Sequence of the first protein:
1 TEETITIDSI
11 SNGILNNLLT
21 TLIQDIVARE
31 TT

Sequence of the second protein:
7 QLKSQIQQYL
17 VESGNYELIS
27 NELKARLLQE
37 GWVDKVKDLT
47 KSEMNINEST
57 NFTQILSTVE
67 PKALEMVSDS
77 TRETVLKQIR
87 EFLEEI

This data describes a binding interaction between two proteins.

Interface contacts:
Residue Y22 in the second protein is in contact with residue L18 in the first protein (closest heavy-atom distance 3.2 Å).
Residue T46 in the second protein contacts residue E30 in the first protein (closest heavy-atom distance 3.6 Å).
Residue I61 in the second protein is in contact with residue V27 in the first protein (closest heavy-atom distance 4.0 Å).
Residue I85 in the second protein interacts with residue S11 in the first protein (closest heavy-atom distance 3.5 Å).
Residue L29 in the second protein is in contact with residue L22 in the first protein (closest heavy-atom distance 4.3 Å).
Residue I25 in the second protein is in contact with residue L18 in the first protein (closest heavy-atom distance 3.9 Å).
Residue R78 in the second protein interacts with residue L15 in the first protein (closest heavy-atom distance 4.2 Å).
Residue E66 in the second protein contacts residue T20 in the first protein (closest heavy-atom distance 3.5 Å).
Residue V39 in the second protein interacts with residue I26 in the first protein (closest heavy-atom distance 4.1 Å).
Residue L82 in the second protein is in contact with residue N12 in the first protein (closest heavy-atom distance 3.8 Å).
Residue L33 in the second protein contacts residue L22 in the first protein (closest heavy-atom distance 4.0 Å).
Residue L82 in the second protein contacts residue L15 in the first protein (closest heavy-atom distance 3.8 Å).
Residue L89 in the second protein contacts residue S11 in the first protein (closest heavy-atom distance 2.8 Å).
Residue M50 in the second protein is in contact with residue E30 in the first protein (closest heavy-atom distance 3.2 Å).
Residue W38 in the second protein is in contact with residue I26 in the first protein (closest heavy-atom distance 3.9 Å).
Residue L62 in the second protein is in contact with residue Q24 in the first protein (closest heavy-atom distance 4.2 Å).
Residue L33 in the second protein contacts residue L19 in the first protein (closest heavy-atom distance 4.2 Å).
Residue I85 in the second protein contacts residue L18 in the first protein (closest heavy-atom distance 4.5 Å).
Residue S26 in the second protein is in contact with residue L18 in the first protein (closest heavy-atom distance 4.2 Å).
Residue L29 in the second protein is in contact with residue L15 in the first protein (closest heavy-atom distance 3.7 Å).
Residue L89 in the second protein is in contact with residue I10 in the first protein (closest heavy-atom distance 4.2 Å).
Residue E66 in the second protein is in contact with residue I23 in the first protein (closest heavy-atom distance 3.7 Å).
Residue A69 in the second protein interacts with residue I23 in the first protein (closest heavy-atom distance 3.5 Å).
Residue N57 in the second protein interacts with residue T31 in the first protein (closest heavy-atom distance 4.2 Å).
Residue L82 in the second protein contacts residue S11 in the first protein (closest heavy-atom distance 4.1 Å).
Residue Y22 in the second protein interacts with residue N17 in the first protein (closest heavy-atom distance 4.5 Å).
Residue V81 in the second protein is in contact with residue L15 in the first protein (closest heavy-atom distance 3.6 Å).
Residue F58 in the second protein is in contact with residue A28 in the first protein (closest heavy-atom distance 4.1 Å).
Residue L29 in the second protein interacts with residue L19 in the first protein (closest heavy-atom distance 4.0 Å).
Residue M50 in the second protein interacts with residue T31 in the first protein (closest heavy-atom distance 2.9 Å).
Residue I61 in the second protein is in contact with residue T31 in the first protein (closest heavy-atom distance 4.5 Å).
Residue I85 in the second protein contacts residue L15 in the first protein (closest heavy-atom distance 3.7 Å).
Residue R78 in the second protein interacts with residue N16 in the first protein (closest heavy-atom distance 3.4 Å).
Residue K43 in the second protein interacts with residue I26 in the first protein (closest heavy-atom distance 3.9 Å).
Residue K30 in the second protein contacts residue L22 in the first protein (closest heavy-atom distance 3.6 Å).
Residue V73 in the second protein contacts residue L19 in the first protein (closest heavy-atom distance 3.9 Å).
Residue I85 in the second protein interacts with residue I14 in the first protein (closest heavy-atom distance 4.1 Å).
Residue K47 in the second protein interacts with residue E30 in the first protein (closest heavy-atom distance 3.7 Å).
Residue T56 in the second protein interacts with residue T31 in the first protein (closest heavy-atom distance 3.2 Å).
Residue F58 in the second protein interacts with residue T31 in the first protein (closest heavy-atom distance 3.7 Å).
Residue F58 in the second protein contacts residue Q24 in the first protein (closest heavy-atom distance 4.1 Å).
Residue L29 in the second protein is in contact with residue L18 in the first protein (closest heavy-atom distance 3.5 Å).
Residue K43 in the second protein interacts with residue E30 in the first protein (closest heavy-atom distance 3.9 Å).
Residue T46 in the second protein interacts with residue V27 in the first protein (closest heavy-atom distance 3.8 Å).
Residue L62 in the second protein interacts with residue V27 in the first protein (closest heavy-atom distance 4.2 Å).
Residue L70 in the second protein interacts with residue I23 in the first protein (closest heavy-atom distance 3.5 Å).
Residue K43 in the second protein interacts with residue R29 in the first protein (closest heavy-atom distance 4.4 Å).
Residue V42 in the second protein is in contact with residue I26 in the first protein (closest heavy-atom distance 3.4 Å).
Residue R86 in the second protein contacts residue S11 in the first protein (closest heavy-atom distance 4.2 Å).
Residue Y22 in the second protein contacts residue I14 in the first protein (closest heavy-atom distance 4.0 Å).
Residue E66 in the second protein is in contact with residue Q24 in the first protein (closest heavy-atom distance 4.1 Å).
Residue L62 in the second protein contacts residue I23 in the first protein (closest heavy-atom distance 4.3 Å).
Residue F58 in the second protein is in contact with residue V27 in the first protein (closest heavy-atom distance 4.4 Å).
Residue L89 in the second protein is in contact with residue I14 in the first protein (closest heavy-atom distance 3.7 Å).
Residue R78 in the second protein contacts residue N12 in the first protein (closest heavy-atom distance 3.3 Å).
Residue W38 in the second protein interacts with residue I23 in the first protein (closest heavy-atom distance 4.1 Å).
Residue V65 in the second protein is in contact with residue V27 in the first protein (closest heavy-atom distance 3.9 Å).
Residue L70 in the second protein is in contact with residue T20 in the first protein (closest heavy-atom distance 4.4 Å).
Residue L70 in the second protein interacts with residue L19 in the first protein (closest heavy-atom distance 3.8 Å).
Residue R78 in the second protein interacts with residue L19 in the first protein (closest heavy-atom distance 3.6 Å).